Sequence of protein 1:
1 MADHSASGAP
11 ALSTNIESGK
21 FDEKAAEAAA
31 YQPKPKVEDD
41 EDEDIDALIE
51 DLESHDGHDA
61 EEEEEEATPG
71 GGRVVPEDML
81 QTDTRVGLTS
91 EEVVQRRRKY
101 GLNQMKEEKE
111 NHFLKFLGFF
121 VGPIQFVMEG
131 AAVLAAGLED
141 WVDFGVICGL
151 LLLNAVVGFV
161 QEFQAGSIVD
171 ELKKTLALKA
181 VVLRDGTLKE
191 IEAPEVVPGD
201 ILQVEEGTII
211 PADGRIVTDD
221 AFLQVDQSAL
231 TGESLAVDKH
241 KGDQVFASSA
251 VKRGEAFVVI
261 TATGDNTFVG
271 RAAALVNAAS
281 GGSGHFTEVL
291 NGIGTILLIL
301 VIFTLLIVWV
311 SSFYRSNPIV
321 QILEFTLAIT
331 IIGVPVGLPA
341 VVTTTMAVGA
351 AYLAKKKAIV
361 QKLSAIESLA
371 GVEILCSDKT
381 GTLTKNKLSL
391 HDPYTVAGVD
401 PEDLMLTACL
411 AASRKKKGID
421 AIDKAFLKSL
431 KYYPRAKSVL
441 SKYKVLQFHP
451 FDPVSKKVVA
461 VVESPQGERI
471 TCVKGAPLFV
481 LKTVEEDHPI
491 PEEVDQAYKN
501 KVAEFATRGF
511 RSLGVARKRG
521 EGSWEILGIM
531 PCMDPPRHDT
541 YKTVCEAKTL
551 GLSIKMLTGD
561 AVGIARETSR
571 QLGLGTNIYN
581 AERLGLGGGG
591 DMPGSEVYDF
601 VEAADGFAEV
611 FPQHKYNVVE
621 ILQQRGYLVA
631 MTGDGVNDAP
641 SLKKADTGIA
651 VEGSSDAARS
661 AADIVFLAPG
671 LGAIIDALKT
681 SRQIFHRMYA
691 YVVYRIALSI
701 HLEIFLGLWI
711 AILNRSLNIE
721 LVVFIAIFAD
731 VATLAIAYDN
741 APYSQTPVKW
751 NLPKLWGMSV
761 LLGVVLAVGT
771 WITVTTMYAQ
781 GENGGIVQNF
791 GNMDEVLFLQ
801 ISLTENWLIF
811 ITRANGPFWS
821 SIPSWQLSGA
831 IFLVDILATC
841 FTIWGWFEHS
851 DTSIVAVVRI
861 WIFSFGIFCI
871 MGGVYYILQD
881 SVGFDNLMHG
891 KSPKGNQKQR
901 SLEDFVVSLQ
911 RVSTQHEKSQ

Sequence of protein 2:
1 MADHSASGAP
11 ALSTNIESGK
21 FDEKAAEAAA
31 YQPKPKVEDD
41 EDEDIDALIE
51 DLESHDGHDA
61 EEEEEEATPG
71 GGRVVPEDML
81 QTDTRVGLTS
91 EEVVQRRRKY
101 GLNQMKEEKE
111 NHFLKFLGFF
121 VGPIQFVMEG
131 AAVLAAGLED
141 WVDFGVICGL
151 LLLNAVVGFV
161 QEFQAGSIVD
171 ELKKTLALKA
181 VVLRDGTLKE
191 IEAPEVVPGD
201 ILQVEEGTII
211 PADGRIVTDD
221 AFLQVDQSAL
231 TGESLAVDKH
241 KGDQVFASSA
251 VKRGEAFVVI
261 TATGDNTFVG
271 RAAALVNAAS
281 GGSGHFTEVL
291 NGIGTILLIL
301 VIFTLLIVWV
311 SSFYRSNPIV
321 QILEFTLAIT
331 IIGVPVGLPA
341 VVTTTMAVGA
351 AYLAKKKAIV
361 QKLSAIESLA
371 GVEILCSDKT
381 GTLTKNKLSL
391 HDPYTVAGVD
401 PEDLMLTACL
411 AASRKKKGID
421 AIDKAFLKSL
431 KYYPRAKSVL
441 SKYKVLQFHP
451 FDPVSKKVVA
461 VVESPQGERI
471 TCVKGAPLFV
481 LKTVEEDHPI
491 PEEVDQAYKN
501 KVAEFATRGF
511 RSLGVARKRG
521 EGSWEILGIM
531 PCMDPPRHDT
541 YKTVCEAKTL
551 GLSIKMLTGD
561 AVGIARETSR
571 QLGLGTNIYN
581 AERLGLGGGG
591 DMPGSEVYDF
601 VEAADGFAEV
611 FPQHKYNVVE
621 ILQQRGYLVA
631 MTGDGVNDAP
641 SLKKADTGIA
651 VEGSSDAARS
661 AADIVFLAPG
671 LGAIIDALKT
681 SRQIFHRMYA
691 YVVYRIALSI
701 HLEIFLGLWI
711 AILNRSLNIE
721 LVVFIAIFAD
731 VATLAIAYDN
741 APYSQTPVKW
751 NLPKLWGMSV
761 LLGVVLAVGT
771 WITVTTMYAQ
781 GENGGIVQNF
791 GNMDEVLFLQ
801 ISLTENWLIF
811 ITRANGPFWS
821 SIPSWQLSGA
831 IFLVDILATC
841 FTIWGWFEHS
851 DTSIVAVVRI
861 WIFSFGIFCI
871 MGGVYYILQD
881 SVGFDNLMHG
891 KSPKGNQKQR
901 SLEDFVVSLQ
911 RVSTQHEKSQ

These two protein chains interact to form a complex.

Contacts between the two chains:
Residue F863 in protein 2 interacts with residue F303 in protein 1 (closest heavy-atom distance 4.6 Å).
Residue Y579 in protein 2 is in contact with residue Y616 in protein 1 (closest heavy-atom distance 3.0 Å).
Residue W819 in protein 2 contacts residue T295 in protein 1 (closest heavy-atom distance 4.4 Å).
Residue K894 in protein 2 is in contact with residue R625 in protein 1 (closest heavy-atom distance 4.1 Å).
Residue R900 in protein 2 contacts residue Q624 in protein 1 (closest heavy-atom distance 3.1 Å).
Residue N577 in protein 2 interacts with residue Y616 in protein 1 (closest heavy-atom distance 4.8 Å).
Residue Y778 in protein 2 contacts residue W309 in protein 1 (closest heavy-atom distance 3.9 Å).
Residue I862 in protein 2 interacts with residue L323 in protein 1 (closest heavy-atom distance 4.2 Å).
Residue F863 in protein 2 is in contact with residue L306 in protein 1 (closest heavy-atom distance 4.5 Å).
Residue F865 in protein 2 interacts with residue I302 in protein 1 (closest heavy-atom distance 2.9 Å).
Residue I578 in protein 2 interacts with residue K644 in protein 1 (closest heavy-atom distance 3.9 Å).
Residue N783 in protein 2 is in contact with residue F313 in protein 1 (closest heavy-atom distance 2.5 Å).
Residue A856 in protein 2 is in contact with residue I319 in protein 1 (closest heavy-atom distance 4.7 Å).
Residue E782 in protein 2 interacts with residue V310 in protein 1 (closest heavy-atom distance 3.7 Å).
Residue I578 in protein 2 contacts residue E620 in protein 1 (closest heavy-atom distance 4.9 Å).
Residue R859 in protein 2 interacts with residue S311 in protein 1 (closest heavy-atom distance 4.7 Å).
Residue R859 in protein 2 interacts with residue V310 in protein 1 (closest heavy-atom distance 2.9 Å).
Residue G784 in protein 2 contacts residue F313 in protein 1 (closest heavy-atom distance 4.1 Å).
Residue F863 in protein 2 interacts with residue W309 in protein 1 (closest heavy-atom distance 2.8 Å).
Residue C869 in protein 2 interacts with residue I299 in protein 1 (closest heavy-atom distance 2.8 Å).
Residue Y778 in protein 2 is in contact with residue V310 in protein 1 (closest heavy-atom distance 2.2 Å).
Residue F863 in protein 2 contacts residue V310 in protein 1 (closest heavy-atom distance 3.6 Å).
Residue I862 in protein 2 contacts residue V310 in protein 1 (closest heavy-atom distance 4.6 Å).
Residue E782 in protein 2 is in contact with residue F313 in protein 1 (closest heavy-atom distance 3.8 Å).
Residue W771 in protein 2 contacts residue F303 in protein 1 (closest heavy-atom distance 3.0 Å).
Residue R859 in protein 2 contacts residue F313 in protein 1 (closest heavy-atom distance 3.8 Å).
Residue W819 in protein 2 is in contact with residue L298 in protein 1 (closest heavy-atom distance 3.1 Å).
Residue N580 in protein 2 interacts with residue Y616 in protein 1 (closest heavy-atom distance 5.0 Å).
Residue F865 in protein 2 interacts with residue L306 in protein 1 (closest heavy-atom distance 4.8 Å).
Residue W819 in protein 2 interacts with residue I299 in protein 1 (closest heavy-atom distance 4.7 Å).
Residue Q897 in protein 2 is in contact with residue Q624 in protein 1 (closest heavy-atom distance 3.9 Å).
Residue R859 in protein 2 is in contact with residue W309 in protein 1 (closest heavy-atom distance 2.2 Å).
Residue V855 in protein 2 contacts residue I319 in protein 1 (closest heavy-atom distance 2.4 Å).
Residue Q897 in protein 2 interacts with residue R625 in protein 1 (closest heavy-atom distance 4.5 Å).
Residue I870 in protein 2 is in contact with residue I299 in protein 1 (closest heavy-atom distance 4.7 Å).
Residue R859 in protein 2 is in contact with residue I322 in protein 1 (closest heavy-atom distance 4.0 Å).
Residue V855 in protein 2 is in contact with residue V320 in protein 1 (closest heavy-atom distance 4.0 Å).
Residue V858 in protein 2 contacts residue I319 in protein 1 (closest heavy-atom distance 4.8 Å).
Residue I862 in protein 2 is in contact with residue W309 in protein 1 (closest heavy-atom distance 2.4 Å).
Residue R859 in protein 2 interacts with residue I319 in protein 1 (closest heavy-atom distance 2.5 Å).
Residue V858 in protein 2 is in contact with residue L323 in protein 1 (closest heavy-atom distance 3.8 Å).
Residue I578 in protein 2 is in contact with residue Y616 in protein 1 (closest heavy-atom distance 3.2 Å).
Residue I862 in protein 2 contacts residue L306 in protein 1 (closest heavy-atom distance 3.3 Å).